Contacts between the two chains:
Residue D589 in chain A contacts residue D129 in chain B (closest heavy-atom distance 4.9 Å).
Residue R593 in chain A is in contact with residue V133 in chain B (closest heavy-atom distance 4.5 Å).
Residue A592 in chain A contacts residue A134 in chain B (closest heavy-atom distance 3.9 Å).
Residue A592 in chain A contacts residue V133 in chain B (closest heavy-atom distance 3.7 Å).
Residue D589 in chain A is in contact with residue T128 in chain B (closest heavy-atom distance 4.6 Å).

This data describes a binding interaction between two proteins.

Sequence of chain A:
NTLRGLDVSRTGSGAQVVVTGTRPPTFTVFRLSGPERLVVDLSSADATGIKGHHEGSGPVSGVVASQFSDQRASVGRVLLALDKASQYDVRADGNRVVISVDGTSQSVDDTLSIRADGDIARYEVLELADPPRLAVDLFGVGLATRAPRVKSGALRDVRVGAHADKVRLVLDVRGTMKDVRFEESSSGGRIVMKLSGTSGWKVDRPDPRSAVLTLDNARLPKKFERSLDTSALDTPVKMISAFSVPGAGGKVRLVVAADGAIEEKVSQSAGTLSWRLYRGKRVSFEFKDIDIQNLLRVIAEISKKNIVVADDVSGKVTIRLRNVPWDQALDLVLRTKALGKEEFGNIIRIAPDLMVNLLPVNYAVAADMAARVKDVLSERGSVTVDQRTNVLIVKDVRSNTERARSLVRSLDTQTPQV

Sequence of chain B:
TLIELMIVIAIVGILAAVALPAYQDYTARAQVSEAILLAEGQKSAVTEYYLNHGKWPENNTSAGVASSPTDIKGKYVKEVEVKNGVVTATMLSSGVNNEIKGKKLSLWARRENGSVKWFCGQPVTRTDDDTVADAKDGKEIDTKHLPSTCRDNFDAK